Sequence of the first protein:
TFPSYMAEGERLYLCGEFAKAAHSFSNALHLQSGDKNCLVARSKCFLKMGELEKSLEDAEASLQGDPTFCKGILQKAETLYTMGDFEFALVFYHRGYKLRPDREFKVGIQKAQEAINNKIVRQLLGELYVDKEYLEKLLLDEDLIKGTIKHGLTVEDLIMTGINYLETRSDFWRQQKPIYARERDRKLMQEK

Contacts between the two chains:
Residue I211 in the first protein contacts residue R187 in the second protein (closest heavy-atom distance 2.6 Å).
Residue Y195 in the first protein contacts residue F166 in the second protein (closest heavy-atom distance 4.8 Å).
Residue R114 in the first protein interacts with residue R151 in the second protein (closest heavy-atom distance 3.9 Å).
Residue K203 in the first protein interacts with residue R177 in the second protein (closest heavy-atom distance 4.5 Å).
Residue R114 in the first protein interacts with residue L155 in the second protein (closest heavy-atom distance 4.9 Å).
Residue K212 in the first protein contacts residue R187 in the second protein (closest heavy-atom distance 4.7 Å).
Residue G213 in the first protein is in contact with residue R187 in the second protein (closest heavy-atom distance 5.0 Å).
Residue L206 in the first protein is in contact with residue R177 in the second protein (closest heavy-atom distance 3.7 Å).
Residue L206 in the first protein interacts with residue R184 in the second protein (closest heavy-atom distance 3.8 Å).
Residue L210 in the first protein contacts residue R187 in the second protein (closest heavy-atom distance 4.1 Å).
Residue E202 in the first protein is in contact with residue R177 in the second protein (closest heavy-atom distance 3.2 Å).
Residue I211 in the first protein interacts with residue L191 in the second protein (closest heavy-atom distance 4.8 Å).

Sequence of the second protein:
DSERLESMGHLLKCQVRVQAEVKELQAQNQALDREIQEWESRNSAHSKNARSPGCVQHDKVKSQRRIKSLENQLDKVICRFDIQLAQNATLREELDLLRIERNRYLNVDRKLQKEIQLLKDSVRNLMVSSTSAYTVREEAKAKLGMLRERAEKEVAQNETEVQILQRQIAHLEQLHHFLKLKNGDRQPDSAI

The following describes two proteins that form a bound complex.